Sequence of chain A:
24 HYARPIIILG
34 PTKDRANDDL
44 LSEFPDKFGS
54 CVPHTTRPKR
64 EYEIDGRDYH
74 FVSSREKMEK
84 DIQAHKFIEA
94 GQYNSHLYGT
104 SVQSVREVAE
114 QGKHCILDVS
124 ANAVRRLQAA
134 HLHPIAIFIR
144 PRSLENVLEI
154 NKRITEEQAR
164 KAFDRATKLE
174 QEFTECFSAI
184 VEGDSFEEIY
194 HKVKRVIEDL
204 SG

This data describes a binding interaction between two proteins.

Contacts between the two chains:
Residue E92 in chain A interacts with residue Y8 in chain B (closest heavy-atom distance 2.9 Å).
Residue Y72 in chain A contacts residue E7 in chain B (closest heavy-atom distance 4.5 Å).
Residue R60 in chain A is in contact with residue R5 in chain B (closest heavy-atom distance 4.4 Å).
Residue E66 in chain A interacts with residue E7 in chain B (closest heavy-atom distance 4.9 Å).
Residue P56 in chain A interacts with residue Y8 in chain B (closest heavy-atom distance 3.8 Å).
Residue Y72 in chain A contacts residue Y8 in chain B (closest heavy-atom distance 3.8 Å).
Residue G102 in chain A contacts residue Y8 in chain B (closest heavy-atom distance 3.5 Å).
Residue Y101 in chain A is in contact with residue E7 in chain B (closest heavy-atom distance 3.6 Å).
Residue D37 in chain A contacts residue R2 in chain B (closest heavy-atom distance 3.4 Å).
Residue Y101 in chain A interacts with residue Y8 in chain B (closest heavy-atom distance 3.6 Å).
Residue Y101 in chain A is in contact with residue A11 in chain B (closest heavy-atom distance 3.8 Å).
Residue T103 in chain A is in contact with residue Y8 in chain B (closest heavy-atom distance 2.5 Å).
Residue Q95 in chain A is in contact with residue A11 in chain B (closest heavy-atom distance 3.4 Å).
Residue Y101 in chain A is in contact with residue I12 in chain B (closest heavy-atom distance 4.3 Å).
Residue G94 in chain A is in contact with residue A11 in chain B (closest heavy-atom distance 2.9 Å).
Residue E92 in chain A contacts residue I12 in chain B (closest heavy-atom distance 3.4 Å).
Residue D121 in chain A interacts with residue R2 in chain B (closest heavy-atom distance 3.0 Å).
Residue Y96 in chain A is in contact with residue A11 in chain B (closest heavy-atom distance 3.9 Å).
Residue H57 in chain A is in contact with residue Y8 in chain B (closest heavy-atom distance 4.9 Å).
Residue Y72 in chain A is in contact with residue I3 in chain B (closest heavy-atom distance 4.6 Å).
Residue P56 in chain A contacts residue I3 in chain B (closest heavy-atom distance 3.7 Å).
Residue A93 in chain A is in contact with residue I12 in chain B (closest heavy-atom distance 3.7 Å).
Residue G94 in chain A is in contact with residue I12 in chain B (closest heavy-atom distance 3.8 Å).
Residue Y96 in chain A interacts with residue E7 in chain B (closest heavy-atom distance 4.0 Å).
Residue D41 in chain A interacts with residue R4 in chain B (closest heavy-atom distance 3.8 Å).
Residue Y72 in chain A contacts residue R5 in chain B (closest heavy-atom distance 3.1 Å).
Residue K36 in chain A interacts with residue R2 in chain B (closest heavy-atom distance 5.0 Å).
Residue R63 in chain A contacts residue R5 in chain B (closest heavy-atom distance 3.8 Å).
Residue R60 in chain A is in contact with residue E7 in chain B (closest heavy-atom distance 2.1 Å).
Residue A93 in chain A interacts with residue A11 in chain B (closest heavy-atom distance 4.5 Å).
Residue R63 in chain A is in contact with residue E7 in chain B (closest heavy-atom distance 3.0 Å).
Residue E66 in chain A is in contact with residue R5 in chain B (closest heavy-atom distance 2.6 Å).
Residue C54 in chain A contacts residue I3 in chain B (closest heavy-atom distance 4.8 Å).
Residue D71 in chain A is in contact with residue R5 in chain B (closest heavy-atom distance 3.7 Å).
Residue T103 in chain A interacts with residue I3 in chain B (closest heavy-atom distance 4.5 Å).

Sequence of chain B:
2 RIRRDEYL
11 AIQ